Contacts between the two chains:
Residue R511 in the second protein is in contact with residue S136 in the first protein (closest heavy-atom distance 2.2 Å).
Residue K583 in the second protein is in contact with residue M567 in the first protein (closest heavy-atom distance 3.3 Å).
Residue R321 in the second protein interacts with residue W41 in the first protein (closest heavy-atom distance 3.0 Å).
Residue T434 in the second protein is in contact with residue I109 in the first protein (closest heavy-atom distance 3.3 Å).
Residue L384 in the second protein is in contact with residue D383 in the first protein (closest heavy-atom distance 3.0 Å).
Residue D250 in the second protein interacts with residue Q291 in the first protein (closest heavy-atom distance 3.1 Å).
Residue Y403 in the second protein contacts residue E406 in the first protein (closest heavy-atom distance 3.0 Å).
Residue A431 in the second protein contacts residue R72 in the first protein (closest heavy-atom distance 3.4 Å).
Residue E360 in the second protein contacts residue Y372 in the first protein (closest heavy-atom distance 3.0 Å).
Residue E317 in the second protein interacts with residue R61 in the first protein (closest heavy-atom distance 3.0 Å).
Residue R343 in the second protein contacts residue Y363 in the first protein (closest heavy-atom distance 3.1 Å).
Residue G545 in the second protein interacts with residue Y549 in the first protein (closest heavy-atom distance 3.5 Å).
Residue Y392 in the second protein interacts with residue P349 in the first protein (closest heavy-atom distance 3.4 Å).
Residue Q47 in the second protein interacts with residue Q52 in the first protein (closest heavy-atom distance 3.3 Å).
Residue Q578 in the second protein contacts residue Q575 in the first protein (closest heavy-atom distance 2.9 Å).
Residue L322 in the second protein contacts residue F57 in the first protein (closest heavy-atom distance 3.1 Å).
Residue D325 in the second protein interacts with residue Y53 in the first protein (closest heavy-atom distance 3.1 Å).
Residue I510 in the second protein is in contact with residue T138 in the first protein (closest heavy-atom distance 3.1 Å).
Residue S46 in the second protein is in contact with residue Y53 in the first protein (closest heavy-atom distance 3.5 Å).
Residue D84 in the second protein contacts residue R99 in the first protein (closest heavy-atom distance 3.0 Å).
Residue E396 in the second protein interacts with residue K347 in the first protein (closest heavy-atom distance 2.9 Å).
Residue I251 in the second protein is in contact with residue D131 in the first protein (closest heavy-atom distance 3.1 Å).
Residue E548 in the second protein interacts with residue L552 in the first protein (closest heavy-atom distance 3.0 Å).
Residue D378 in the second protein contacts residue R376 in the first protein (closest heavy-atom distance 2.9 Å).
Residue D84 in the second protein is in contact with residue R103 in the first protein (closest heavy-atom distance 2.8 Å).
Residue R328 in the second protein contacts residue A338 in the first protein (closest heavy-atom distance 3.2 Å).
Residue D325 in the second protein contacts residue Q56 in the first protein (closest heavy-atom distance 2.6 Å).
Residue R569 in the second protein is in contact with residue M567 in the first protein (closest heavy-atom distance 3.4 Å).
Residue P345 in the second protein contacts residue Y371 in the first protein (closest heavy-atom distance 2.9 Å).
Residue S381 in the second protein is in contact with residue D383 in the first protein (closest heavy-atom distance 3.4 Å).
Residue K348 in the second protein interacts with residue P370 in the first protein (closest heavy-atom distance 3.0 Å).
Residue Q578 in the second protein interacts with residue Y571 in the first protein (closest heavy-atom distance 2.7 Å).
Residue D312 in the second protein contacts residue W211 in the first protein (closest heavy-atom distance 3.0 Å).
Residue Y392 in the second protein contacts residue F351 in the first protein (closest heavy-atom distance 2.8 Å).
Residue M579 in the second protein interacts with residue Y571 in the first protein (closest heavy-atom distance 2.9 Å).
Residue Y403 in the second protein interacts with residue L405 in the first protein (closest heavy-atom distance 3.1 Å).
Residue G512 in the second protein interacts with residue H104 in the first protein (closest heavy-atom distance 3.1 Å).
Residue P547 in the second protein is in contact with residue Y549 in the first protein (closest heavy-atom distance 3.1 Å).
Residue Y403 in the second protein contacts residue A402 in the first protein (closest heavy-atom distance 2.2 Å).
Residue K163 in the second protein is in contact with residue H150 in the first protein (closest heavy-atom distance 3.3 Å).
Residue D339 in the second protein is in contact with residue K346 in the first protein (closest heavy-atom distance 3.3 Å).
Residue S526 in the second protein contacts residue K563 in the first protein (closest heavy-atom distance 2.3 Å).
Residue F309 in the second protein is in contact with residue S151 in the first protein (closest heavy-atom distance 3.3 Å).
Residue G308 in the second protein interacts with residue R116 in the first protein (closest heavy-atom distance 3.3 Å).
Residue T518 in the second protein interacts with residue M102 in the first protein (closest heavy-atom distance 3.2 Å).
Residue E360 in the second protein contacts residue P370 in the first protein (closest heavy-atom distance 3.1 Å).
Residue R27 in the second protein contacts residue W211 in the first protein (closest heavy-atom distance 3.2 Å).
Residue T344 in the second protein interacts with residue D367 in the first protein (closest heavy-atom distance 3.0 Å).
Residue V430 in the second protein interacts with residue R72 in the first protein (closest heavy-atom distance 3.3 Å).
Residue Y517 in the second protein is in contact with residue M102 in the first protein (closest heavy-atom distance 2.9 Å).
Residue Q544 in the second protein is in contact with residue L552 in the first protein (closest heavy-atom distance 3.1 Å).
Residue V415 in the second protein is in contact with residue P62 in the first protein (closest heavy-atom distance 3.4 Å).
Residue A342 in the second protein interacts with residue G365 in the first protein (closest heavy-atom distance 3.5 Å).
Residue T344 in the second protein contacts residue G365 in the first protein (closest heavy-atom distance 3.5 Å).
Residue L79 in the second protein is in contact with residue K563 in the first protein (closest heavy-atom distance 3.5 Å).
Residue D166 in the second protein is in contact with residue T106 in the first protein (closest heavy-atom distance 3.3 Å).
Residue F309 in the second protein contacts residue H150 in the first protein (closest heavy-atom distance 3.4 Å).
Residue G382 in the second protein contacts residue D383 in the first protein (closest heavy-atom distance 3.1 Å).
Residue G318 in the second protein contacts residue R61 in the first protein (closest heavy-atom distance 2.7 Å).
Residue E317 in the second protein interacts with residue R116 in the first protein (closest heavy-atom distance 3.4 Å).

Sequence of the second protein:
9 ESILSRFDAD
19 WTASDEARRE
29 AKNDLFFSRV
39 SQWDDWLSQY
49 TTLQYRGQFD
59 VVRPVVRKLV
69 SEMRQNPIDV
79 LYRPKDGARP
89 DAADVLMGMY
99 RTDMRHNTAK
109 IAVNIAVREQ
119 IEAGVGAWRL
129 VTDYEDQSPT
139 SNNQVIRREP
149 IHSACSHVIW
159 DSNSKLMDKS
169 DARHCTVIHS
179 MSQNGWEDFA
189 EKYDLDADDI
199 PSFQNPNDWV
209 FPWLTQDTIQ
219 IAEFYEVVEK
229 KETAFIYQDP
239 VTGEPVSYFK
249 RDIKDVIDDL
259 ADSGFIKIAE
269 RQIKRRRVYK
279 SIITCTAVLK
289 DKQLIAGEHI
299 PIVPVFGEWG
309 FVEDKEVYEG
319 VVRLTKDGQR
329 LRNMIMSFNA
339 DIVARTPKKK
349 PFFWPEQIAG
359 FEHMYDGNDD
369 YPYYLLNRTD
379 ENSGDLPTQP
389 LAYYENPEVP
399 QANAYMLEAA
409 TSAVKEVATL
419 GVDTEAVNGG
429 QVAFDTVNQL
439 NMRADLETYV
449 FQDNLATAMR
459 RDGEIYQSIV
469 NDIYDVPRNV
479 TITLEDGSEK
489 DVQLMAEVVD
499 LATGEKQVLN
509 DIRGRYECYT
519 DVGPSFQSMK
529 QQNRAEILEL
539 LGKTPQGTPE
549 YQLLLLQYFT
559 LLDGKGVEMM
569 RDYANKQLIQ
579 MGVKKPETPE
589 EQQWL

The following describes two proteins that form a bound complex.

Sequence of the first protein:
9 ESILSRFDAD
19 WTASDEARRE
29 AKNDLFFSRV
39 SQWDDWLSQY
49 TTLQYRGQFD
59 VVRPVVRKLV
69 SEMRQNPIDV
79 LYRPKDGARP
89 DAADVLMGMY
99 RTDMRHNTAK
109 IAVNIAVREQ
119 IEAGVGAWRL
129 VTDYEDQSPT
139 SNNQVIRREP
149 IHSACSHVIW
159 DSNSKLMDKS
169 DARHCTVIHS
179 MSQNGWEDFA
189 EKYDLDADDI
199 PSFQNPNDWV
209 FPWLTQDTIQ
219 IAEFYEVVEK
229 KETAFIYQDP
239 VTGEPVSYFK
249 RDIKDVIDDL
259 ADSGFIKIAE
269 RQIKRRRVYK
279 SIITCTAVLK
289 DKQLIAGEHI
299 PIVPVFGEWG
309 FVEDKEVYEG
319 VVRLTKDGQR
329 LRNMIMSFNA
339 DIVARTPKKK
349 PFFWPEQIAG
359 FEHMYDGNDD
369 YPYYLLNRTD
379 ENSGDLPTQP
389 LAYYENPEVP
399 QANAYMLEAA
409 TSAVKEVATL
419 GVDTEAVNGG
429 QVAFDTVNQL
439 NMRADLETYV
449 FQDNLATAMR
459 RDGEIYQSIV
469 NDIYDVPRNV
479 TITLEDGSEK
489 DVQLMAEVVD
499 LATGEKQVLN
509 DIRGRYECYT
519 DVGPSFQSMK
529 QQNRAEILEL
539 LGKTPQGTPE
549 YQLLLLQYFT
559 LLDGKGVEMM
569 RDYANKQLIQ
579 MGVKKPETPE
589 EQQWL